Sequence of chain B:
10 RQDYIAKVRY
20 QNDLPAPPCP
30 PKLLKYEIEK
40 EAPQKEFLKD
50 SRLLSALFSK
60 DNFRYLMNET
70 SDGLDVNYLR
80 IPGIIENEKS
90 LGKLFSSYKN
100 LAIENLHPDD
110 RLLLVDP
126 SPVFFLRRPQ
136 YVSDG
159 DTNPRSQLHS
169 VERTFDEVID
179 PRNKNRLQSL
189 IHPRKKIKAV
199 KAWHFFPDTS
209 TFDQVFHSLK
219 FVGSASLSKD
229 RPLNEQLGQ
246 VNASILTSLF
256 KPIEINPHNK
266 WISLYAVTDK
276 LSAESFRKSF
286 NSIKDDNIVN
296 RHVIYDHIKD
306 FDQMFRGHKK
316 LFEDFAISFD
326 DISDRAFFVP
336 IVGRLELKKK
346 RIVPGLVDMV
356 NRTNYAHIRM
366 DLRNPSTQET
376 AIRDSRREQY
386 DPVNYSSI

Sequence of chain A:
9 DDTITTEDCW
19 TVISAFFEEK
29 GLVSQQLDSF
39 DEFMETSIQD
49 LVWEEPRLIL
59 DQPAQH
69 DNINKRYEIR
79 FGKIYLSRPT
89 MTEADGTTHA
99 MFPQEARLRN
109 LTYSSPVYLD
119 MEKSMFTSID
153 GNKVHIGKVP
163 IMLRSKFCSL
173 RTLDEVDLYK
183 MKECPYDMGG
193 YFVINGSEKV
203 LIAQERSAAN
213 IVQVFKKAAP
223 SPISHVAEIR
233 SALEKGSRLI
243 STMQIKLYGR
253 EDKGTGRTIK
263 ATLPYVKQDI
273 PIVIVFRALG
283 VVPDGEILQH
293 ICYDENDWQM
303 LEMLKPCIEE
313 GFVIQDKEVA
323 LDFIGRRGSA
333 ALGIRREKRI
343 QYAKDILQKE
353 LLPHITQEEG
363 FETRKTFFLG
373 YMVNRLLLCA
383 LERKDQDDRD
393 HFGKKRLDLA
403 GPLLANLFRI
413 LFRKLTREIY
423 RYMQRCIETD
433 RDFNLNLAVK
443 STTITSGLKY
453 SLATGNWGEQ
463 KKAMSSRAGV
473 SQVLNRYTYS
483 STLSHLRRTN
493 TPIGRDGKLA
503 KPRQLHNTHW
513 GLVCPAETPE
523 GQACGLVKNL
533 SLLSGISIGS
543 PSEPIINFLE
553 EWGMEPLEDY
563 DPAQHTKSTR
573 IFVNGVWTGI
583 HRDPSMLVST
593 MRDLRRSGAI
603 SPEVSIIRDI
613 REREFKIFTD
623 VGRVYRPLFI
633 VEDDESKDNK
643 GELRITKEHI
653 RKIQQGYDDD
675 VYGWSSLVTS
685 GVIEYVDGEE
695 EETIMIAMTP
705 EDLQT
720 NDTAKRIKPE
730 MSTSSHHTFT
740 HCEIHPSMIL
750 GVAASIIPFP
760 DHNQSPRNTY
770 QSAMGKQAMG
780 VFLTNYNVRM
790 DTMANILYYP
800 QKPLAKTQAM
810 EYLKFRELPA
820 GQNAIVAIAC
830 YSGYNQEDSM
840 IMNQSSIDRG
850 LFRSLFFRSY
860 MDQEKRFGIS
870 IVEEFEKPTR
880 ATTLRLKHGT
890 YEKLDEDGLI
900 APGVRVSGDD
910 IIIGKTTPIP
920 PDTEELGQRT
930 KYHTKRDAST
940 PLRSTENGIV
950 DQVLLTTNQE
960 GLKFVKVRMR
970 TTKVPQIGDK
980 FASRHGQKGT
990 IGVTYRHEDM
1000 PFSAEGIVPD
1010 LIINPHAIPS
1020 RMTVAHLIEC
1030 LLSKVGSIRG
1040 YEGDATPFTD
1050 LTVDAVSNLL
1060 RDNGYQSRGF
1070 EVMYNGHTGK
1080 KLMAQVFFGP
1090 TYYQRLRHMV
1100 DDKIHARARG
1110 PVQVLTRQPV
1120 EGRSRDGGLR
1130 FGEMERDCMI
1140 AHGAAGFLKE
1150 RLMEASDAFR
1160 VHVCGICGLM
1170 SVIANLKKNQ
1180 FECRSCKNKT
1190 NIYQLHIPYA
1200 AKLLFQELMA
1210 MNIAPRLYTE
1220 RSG

Residue-level contacts at the interface:
Residue D1049 in chain A is in contact with residue F129 in chain B (closest heavy-atom distance 3.6 Å).
Residue D561 in chain A is in contact with residue K218 in chain B (closest heavy-atom distance 3.7 Å).
Residue R815 in chain A contacts residue Y136 in chain B (closest heavy-atom distance 4.0 Å).
Residue S22 in chain A is in contact with residue D139 in chain B (closest heavy-atom distance 3.6 Å).
Residue L1058 in chain A is in contact with residue F130 in chain B (closest heavy-atom distance 3.5 Å).
Residue L1050 in chain A contacts residue F130 in chain B (closest heavy-atom distance 3.4 Å).
Residue F25 in chain A interacts with residue G140 in chain B (closest heavy-atom distance 4.4 Å).
Residue K805 in chain A is in contact with residue R132 in chain B (closest heavy-atom distance 3.5 Å).
Residue K801 in chain A contacts residue Y136 in chain B (closest heavy-atom distance 3.9 Å).
Residue A1054 in chain A is in contact with residue F130 in chain B (closest heavy-atom distance 4.0 Å).
Residue K813 in chain A contacts residue G140 in chain B (closest heavy-atom distance 4.3 Å).
Residue D561 in chain A contacts residue R339 in chain B (closest heavy-atom distance 4.5 Å).
Residue E1041 in chain A interacts with residue F130 in chain B (closest heavy-atom distance 3.8 Å).
Residue E364 in chain A interacts with residue M309 in chain B (closest heavy-atom distance 4.6 Å).
Residue Y811 in chain A is in contact with residue D139 in chain B (closest heavy-atom distance 3.6 Å).
Residue Y1040 in chain A contacts residue R133 in chain B (closest heavy-atom distance 4.0 Å).
Residue E288 in chain A interacts with residue S222 in chain B (closest heavy-atom distance 3.2 Å).
Residue D318 in chain A is in contact with residue V348 in chain B (closest heavy-atom distance 4.6 Å).
Residue D1043 in chain A interacts with residue R132 in chain B (closest heavy-atom distance 4.2 Å).
Residue E1041 in chain A is in contact with residue P134 in chain B (closest heavy-atom distance 4.1 Å).
Residue K813 in chain A contacts residue D139 in chain B (closest heavy-atom distance 4.2 Å).
Residue R815 in chain A interacts with residue V137 in chain B (closest heavy-atom distance 4.5 Å).
Residue E816 in chain A interacts with residue V137 in chain B (closest heavy-atom distance 2.7 Å).
Residue V1055 in chain A is in contact with residue F130 in chain B (closest heavy-atom distance 4.2 Å).
Residue L1058 in chain A interacts with residue V128 in chain B (closest heavy-atom distance 4.1 Å).
Residue G1035 in chain A interacts with residue L131 in chain B (closest heavy-atom distance 4.6 Å).
Residue E15 in chain A interacts with residue R132 in chain B (closest heavy-atom distance 4.3 Å).
Residue Y1040 in chain A interacts with residue R132 in chain B (closest heavy-atom distance 3.2 Å).
Residue L1031 in chain A is in contact with residue F130 in chain B (closest heavy-atom distance 4.1 Å).
Residue D563 in chain A is in contact with residue K227 in chain B (closest heavy-atom distance 4.6 Å).
Residue Y1040 in chain A is in contact with residue L131 in chain B (closest heavy-atom distance 3.7 Å).
Residue L1058 in chain A interacts with residue L131 in chain B (closest heavy-atom distance 4.1 Å).
Residue E560 in chain A is in contact with residue R339 in chain B (closest heavy-atom distance 4.3 Å).
Residue E816 in chain A interacts with residue Y136 in chain B (closest heavy-atom distance 3.9 Å).
Residue R815 in chain A is in contact with residue Q135 in chain B (closest heavy-atom distance 3.3 Å).
Residue D1043 in chain A contacts residue F130 in chain B (closest heavy-atom distance 3.0 Å).
Residue E320 in chain A is in contact with residue H263 in chain B (closest heavy-atom distance 3.5 Å).
Residue R1038 in chain A interacts with residue L131 in chain B (closest heavy-atom distance 4.2 Å).
Residue K801 in chain A interacts with residue Q135 in chain B (closest heavy-atom distance 2.8 Å).
Residue R815 in chain A interacts with residue S138 in chain B (closest heavy-atom distance 3.8 Å).
Residue K801 in chain A contacts residue P134 in chain B (closest heavy-atom distance 4.5 Å).
Residue E560 in chain A interacts with residue K218 in chain B (closest heavy-atom distance 3.4 Å).
Residue E810 in chain A contacts residue S138 in chain B (closest heavy-atom distance 3.2 Å).
Residue G1042 in chain A contacts residue L131 in chain B (closest heavy-atom distance 4.3 Å).
Residue G1042 in chain A is in contact with residue F130 in chain B (closest heavy-atom distance 3.6 Å).
Residue E288 in chain A is in contact with residue V220 in chain B (closest heavy-atom distance 3.3 Å).
Residue E26 in chain A is in contact with residue G140 in chain B (closest heavy-atom distance 4.3 Å).
Residue E288 in chain A is in contact with residue G221 in chain B (closest heavy-atom distance 3.2 Å).
Residue Y811 in chain A interacts with residue G140 in chain B (closest heavy-atom distance 4.6 Å).
Residue G1039 in chain A is in contact with residue P134 in chain B (closest heavy-atom distance 4.1 Å).
Residue E810 in chain A interacts with residue Q135 in chain B (closest heavy-atom distance 3.6 Å).
Residue E1041 in chain A interacts with residue R132 in chain B (closest heavy-atom distance 3.1 Å).
Residue G362 in chain A interacts with residue R311 in chain B (closest heavy-atom distance 3.8 Å).
Residue E816 in chain A interacts with residue S138 in chain B (closest heavy-atom distance 3.5 Å).
Residue D1043 in chain A contacts residue F129 in chain B (closest heavy-atom distance 4.4 Å).
Residue K813 in chain A is in contact with residue S138 in chain B (closest heavy-atom distance 4.6 Å).
Residue E810 in chain A is in contact with residue D139 in chain B (closest heavy-atom distance 3.0 Å).
Residue E1041 in chain A is in contact with residue L131 in chain B (closest heavy-atom distance 3.8 Å).
Residue Q807 in chain A contacts residue R132 in chain B (closest heavy-atom distance 2.5 Å).
Residue L1050 in chain A is in contact with residue F129 in chain B (closest heavy-atom distance 3.6 Å).

The following describes two proteins that form a bound complex.